Sequence of the second protein:
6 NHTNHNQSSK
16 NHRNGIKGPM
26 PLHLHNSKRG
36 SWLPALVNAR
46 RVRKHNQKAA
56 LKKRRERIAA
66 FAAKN

Sequence of the first protein:
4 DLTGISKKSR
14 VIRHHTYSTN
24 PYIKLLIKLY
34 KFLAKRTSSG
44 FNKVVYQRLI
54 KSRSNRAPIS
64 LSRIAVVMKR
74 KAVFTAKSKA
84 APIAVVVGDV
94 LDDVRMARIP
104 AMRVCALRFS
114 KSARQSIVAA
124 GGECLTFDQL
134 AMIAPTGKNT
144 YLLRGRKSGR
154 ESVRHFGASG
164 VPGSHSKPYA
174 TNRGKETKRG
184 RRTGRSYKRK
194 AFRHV

Contacts between the two chains:
Residue F77 in the first protein interacts with residue R62 in the second protein (closest heavy-atom distance 2.5 Å).
Residue H197 in the first protein interacts with residue H30 in the second protein (closest heavy-atom distance 4.7 Å).
Residue H197 in the first protein is in contact with residue R34 in the second protein (closest heavy-atom distance 3.2 Å).
Residue H197 in the first protein interacts with residue S32 in the second protein (closest heavy-atom distance 3.1 Å).
Residue R73 in the first protein interacts with residue R59 in the second protein (closest heavy-atom distance 2.9 Å).
Residue F77 in the first protein contacts residue F66 in the second protein (closest heavy-atom distance 3.5 Å).
Residue V76 in the first protein is in contact with residue I63 in the second protein (closest heavy-atom distance 3.5 Å).
Residue T78 in the first protein contacts residue F66 in the second protein (closest heavy-atom distance 3.0 Å).
Residue V198 in the first protein interacts with residue L29 in the second protein (closest heavy-atom distance 4.6 Å).
Residue V76 in the first protein interacts with residue F66 in the second protein (closest heavy-atom distance 3.5 Å).
Residue V76 in the first protein is in contact with residue R59 in the second protein (closest heavy-atom distance 4.1 Å).
Residue V198 in the first protein interacts with residue M25 in the second protein (closest heavy-atom distance 4.5 Å).
Residue F195 in the first protein interacts with residue S32 in the second protein (closest heavy-atom distance 3.2 Å).
Residue F195 in the first protein interacts with residue R34 in the second protein (closest heavy-atom distance 3.3 Å).
Residue V198 in the first protein interacts with residue H30 in the second protein (closest heavy-atom distance 3.2 Å).
Residue F77 in the first protein contacts residue I63 in the second protein (closest heavy-atom distance 3.5 Å).

The following describes two proteins that form a bound complex.